Sequence of chain A:
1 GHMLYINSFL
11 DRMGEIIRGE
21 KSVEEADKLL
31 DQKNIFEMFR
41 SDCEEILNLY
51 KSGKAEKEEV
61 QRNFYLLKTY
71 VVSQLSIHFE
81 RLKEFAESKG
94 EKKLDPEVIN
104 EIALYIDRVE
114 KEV

Residue-level contacts at the interface:
Residue I6 in chain B interacts with residue M3 in chain A (closest heavy-atom distance 3.8 Å).
Residue R62 in chain B interacts with residue Y5 in chain A (closest heavy-atom distance 2.8 Å).
Residue E45 in chain B is in contact with residue H2 in chain A (closest heavy-atom distance 3.0 Å).
Residue L10 in chain B interacts with residue R62 in chain A (closest heavy-atom distance 4.9 Å).
Residue R62 in chain B contacts residue I6 in chain A (closest heavy-atom distance 4.4 Å).
Residue Q74 in chain B contacts residue Q74 in chain A (closest heavy-atom distance 2.8 Å).
Residue L4 in chain B interacts with residue M3 in chain A (closest heavy-atom distance 3.6 Å).
Residue I6 in chain B is in contact with residue H2 in chain A (closest heavy-atom distance 3.8 Å).
Residue M3 in chain B interacts with residue L49 in chain A (closest heavy-atom distance 4.0 Å).
Residue H2 in chain B interacts with residue N7 in chain A (closest heavy-atom distance 4.8 Å).
Residue N7 in chain B is in contact with residue R62 in chain A (closest heavy-atom distance 3.9 Å).
Residue D11 in chain B interacts with residue R62 in chain A (closest heavy-atom distance 2.7 Å).
Residue H2 in chain B contacts residue D11 in chain A (closest heavy-atom distance 3.8 Å).
Residue I17 in chain B is in contact with residue Y65 in chain A (closest heavy-atom distance 4.1 Å).
Residue Y5 in chain B is in contact with residue M3 in chain A (closest heavy-atom distance 2.7 Å).
Residue R62 in chain B contacts residue D11 in chain A (closest heavy-atom distance 2.7 Å).
Residue D11 in chain B interacts with residue G1 in chain A (closest heavy-atom distance 4.1 Å).
Residue Q74 in chain B interacts with residue R81 in chain A (closest heavy-atom distance 4.6 Å).
Residue H2 in chain B is in contact with residue I6 in chain A (closest heavy-atom distance 3.9 Å).
Residue Y5 in chain B contacts residue L4 in chain A (closest heavy-atom distance 5.0 Å).
Residue L66 in chain B is in contact with residue Y5 in chain A (closest heavy-atom distance 4.1 Å).
Residue Y5 in chain B interacts with residue L66 in chain A (closest heavy-atom distance 4.2 Å).
Residue I6 in chain B interacts with residue R62 in chain A (closest heavy-atom distance 4.5 Å).
Residue D11 in chain B contacts residue L66 in chain A (closest heavy-atom distance 4.9 Å).
Residue Y5 in chain B is in contact with residue R62 in chain A (closest heavy-atom distance 2.8 Å).
Residue M3 in chain B is in contact with residue L4 in chain A (closest heavy-atom distance 3.5 Å).
Residue Y65 in chain B interacts with residue R18 in chain A (closest heavy-atom distance 3.2 Å).
Residue R18 in chain B contacts residue Y65 in chain A (closest heavy-atom distance 3.6 Å).
Residue Y65 in chain B interacts with residue G14 in chain A (closest heavy-atom distance 4.2 Å).
Residue N7 in chain B contacts residue H2 in chain A (closest heavy-atom distance 4.6 Å).
Residue H2 in chain B interacts with residue Y5 in chain A (closest heavy-atom distance 3.9 Å).
Residue D11 in chain B interacts with residue H2 in chain A (closest heavy-atom distance 3.7 Å).
Residue M3 in chain B contacts residue I6 in chain A (closest heavy-atom distance 3.7 Å).
Residue L4 in chain B interacts with residue Y5 in chain A (closest heavy-atom distance 4.9 Å).
Residue M3 in chain B contacts residue Y5 in chain A (closest heavy-atom distance 2.7 Å).
Residue Y5 in chain B is in contact with residue Y5 in chain A (closest heavy-atom distance 3.4 Å).
Residue G14 in chain B contacts residue Y65 in chain A (closest heavy-atom distance 4.0 Å).
Residue L10 in chain B contacts residue L66 in chain A (closest heavy-atom distance 3.8 Å).
Residue L66 in chain B interacts with residue L10 in chain A (closest heavy-atom distance 3.9 Å).
Residue L66 in chain B interacts with residue D11 in chain A (closest heavy-atom distance 4.6 Å).
Residue Y65 in chain B interacts with residue I17 in chain A (closest heavy-atom distance 4.5 Å).
Residue M3 in chain B contacts residue M3 in chain A (closest heavy-atom distance 3.4 Å).
Residue G1 in chain B interacts with residue E45 in chain A (closest heavy-atom distance 4.5 Å).
Residue Y5 in chain B interacts with residue H2 in chain A (closest heavy-atom distance 3.8 Å).
Residue E45 in chain B is in contact with residue M3 in chain A (closest heavy-atom distance 4.8 Å).
Residue S73 in chain B is in contact with residue R81 in chain A (closest heavy-atom distance 4.6 Å).
Residue R62 in chain B contacts residue N7 in chain A (closest heavy-atom distance 3.8 Å).
Residue L49 in chain B contacts residue M3 in chain A (closest heavy-atom distance 4.1 Å).

The following describes two proteins that form a bound complex.

Sequence of chain B:
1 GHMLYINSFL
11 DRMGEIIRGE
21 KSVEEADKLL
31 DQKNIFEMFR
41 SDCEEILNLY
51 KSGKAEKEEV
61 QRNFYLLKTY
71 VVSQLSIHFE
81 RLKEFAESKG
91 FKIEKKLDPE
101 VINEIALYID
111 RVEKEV